Residue-level contacts at the interface:
Residue A7 in the second protein contacts residue P454 in the first protein (closest heavy-atom distance 3.5 Å).
Residue A7 in the second protein is in contact with residue E458 in the first protein (closest heavy-atom distance 3.6 Å).
Residue P261 in the second protein interacts with residue Y331 in the first protein (closest heavy-atom distance 4.2 Å).
Residue V250 in the second protein interacts with residue I345 in the first protein (closest heavy-atom distance 4.2 Å).
Residue P260 in the second protein interacts with residue Y331 in the first protein (closest heavy-atom distance 3.2 Å).
Residue I258 in the second protein interacts with residue T276 in the first protein (closest heavy-atom distance 2.9 Å).
Residue I258 in the second protein interacts with residue W280 in the first protein (closest heavy-atom distance 3.8 Å).
Residue H255 in the second protein interacts with residue A343 in the first protein (closest heavy-atom distance 4.1 Å).
Residue V321 in the second protein is in contact with residue F274 in the first protein (closest heavy-atom distance 3.7 Å).
Residue V313 in the second protein interacts with residue S259 in the first protein (closest heavy-atom distance 4.0 Å).
Residue P260 in the second protein interacts with residue L339 in the first protein (closest heavy-atom distance 3.7 Å).
Residue R104 in the second protein interacts with residue D317 in the first protein (closest heavy-atom distance 3.2 Å).
Residue I9 in the second protein contacts residue F455 in the first protein (closest heavy-atom distance 3.9 Å).
Residue R104 in the second protein is in contact with residue K320 in the first protein (closest heavy-atom distance 4.1 Å).
Residue A247 in the second protein contacts residue L339 in the first protein (closest heavy-atom distance 3.9 Å).
Residue T240 in the second protein interacts with residue Y331 in the first protein (closest heavy-atom distance 2.6 Å).
Residue R104 in the second protein interacts with residue Y464 in the first protein (closest heavy-atom distance 3.8 Å).
Residue P261 in the second protein is in contact with residue W280 in the first protein (closest heavy-atom distance 3.8 Å).
Residue Y324 in the second protein is in contact with residue L201 in the first protein (closest heavy-atom distance 4.2 Å).
Residue T248 in the second protein interacts with residue L339 in the first protein (closest heavy-atom distance 3.5 Å).
Residue W361 in the second protein contacts residue V252 in the first protein (closest heavy-atom distance 4.1 Å).
Residue Y324 in the second protein interacts with residue W273 in the first protein (closest heavy-atom distance 4.2 Å).
Residue T248 in the second protein is in contact with residue A343 in the first protein (closest heavy-atom distance 3.7 Å).
Residue R104 in the second protein is in contact with residue W138 in the first protein (closest heavy-atom distance 3.9 Å).
Residue W323 in the second protein is in contact with residue Y200 in the first protein (closest heavy-atom distance 3.6 Å).
Residue A7 in the second protein is in contact with residue F455 in the first protein (closest heavy-atom distance 3.9 Å).
Residue I258 in the second protein contacts residue L277 in the first protein (closest heavy-atom distance 3.7 Å).
Residue W323 in the second protein contacts residue K197 in the first protein (closest heavy-atom distance 4.2 Å).
Residue V327 in the second protein contacts residue E347 in the first protein (closest heavy-atom distance 4.0 Å).
Residue T256 in the second protein contacts residue L339 in the first protein (closest heavy-atom distance 3.5 Å).
Residue I310 in the second protein interacts with residue W280 in the first protein (closest heavy-atom distance 4.2 Å).
Residue T257 in the second protein interacts with residue L339 in the first protein (closest heavy-atom distance 3.8 Å).
Residue T256 in the second protein interacts with residue T276 in the first protein (closest heavy-atom distance 2.6 Å).
Residue N158 in the second protein is in contact with residue Y342 in the first protein (closest heavy-atom distance 2.7 Å).
Residue V313 in the second protein interacts with residue I255 in the first protein (closest heavy-atom distance 3.8 Å).
Residue A314 in the second protein contacts residue W280 in the first protein (closest heavy-atom distance 4.2 Å).
Residue T257 in the second protein contacts residue S275 in the first protein (closest heavy-atom distance 3.4 Å).
Residue Y324 in the second protein is in contact with residue Y200 in the first protein (closest heavy-atom distance 3.9 Å).
Residue I9 in the second protein contacts residue P454 in the first protein (closest heavy-atom distance 3.6 Å).
Residue F320 in the second protein contacts residue W263 in the first protein (closest heavy-atom distance 3.6 Å).
Residue R10 in the second protein interacts with residue Q135 in the first protein (closest heavy-atom distance 4.0 Å).
Residue Y324 in the second protein contacts residue F274 in the first protein (closest heavy-atom distance 4.1 Å).
Residue P160 in the second protein is in contact with residue Y342 in the first protein (closest heavy-atom distance 3.8 Å).
Residue H255 in the second protein contacts residue L339 in the first protein (closest heavy-atom distance 3.4 Å).
Residue V321 in the second protein contacts residue T276 in the first protein (closest heavy-atom distance 4.0 Å).
Residue R10 in the second protein interacts with residue E458 in the first protein (closest heavy-atom distance 2.8 Å).
Residue S249 in the second protein contacts residue A343 in the first protein (closest heavy-atom distance 4.2 Å).
Residue T257 in the second protein is in contact with residue T276 in the first protein (closest heavy-atom distance 2.4 Å).
Residue R104 in the second protein contacts residue F462 in the first protein (closest heavy-atom distance 4.0 Å).
Residue S325 in the second protein interacts with residue F274 in the first protein (closest heavy-atom distance 3.2 Å).
Residue Y324 in the second protein interacts with residue K197 in the first protein (closest heavy-atom distance 3.3 Å).
Residue T248 in the second protein interacts with residue Y342 in the first protein (closest heavy-atom distance 3.7 Å).
Residue Y5 in the second protein interacts with residue H461 in the first protein (closest heavy-atom distance 3.5 Å).
Residue F320 in the second protein is in contact with residue Y200 in the first protein (closest heavy-atom distance 3.6 Å).
Residue R10 in the second protein interacts with residue F455 in the first protein (closest heavy-atom distance 3.7 Å).
Residue P261 in the second protein is in contact with residue L277 in the first protein (closest heavy-atom distance 3.8 Å).
Residue W163 in the second protein is in contact with residue Y342 in the first protein (closest heavy-atom distance 3.8 Å).
Residue W163 in the second protein interacts with residue M338 in the first protein (closest heavy-atom distance 3.4 Å).
Residue T257 in the second protein contacts residue L277 in the first protein (closest heavy-atom distance 3.2 Å).
Residue Y5 in the second protein interacts with residue E458 in the first protein (closest heavy-atom distance 3.3 Å).

Sequence of the first protein:
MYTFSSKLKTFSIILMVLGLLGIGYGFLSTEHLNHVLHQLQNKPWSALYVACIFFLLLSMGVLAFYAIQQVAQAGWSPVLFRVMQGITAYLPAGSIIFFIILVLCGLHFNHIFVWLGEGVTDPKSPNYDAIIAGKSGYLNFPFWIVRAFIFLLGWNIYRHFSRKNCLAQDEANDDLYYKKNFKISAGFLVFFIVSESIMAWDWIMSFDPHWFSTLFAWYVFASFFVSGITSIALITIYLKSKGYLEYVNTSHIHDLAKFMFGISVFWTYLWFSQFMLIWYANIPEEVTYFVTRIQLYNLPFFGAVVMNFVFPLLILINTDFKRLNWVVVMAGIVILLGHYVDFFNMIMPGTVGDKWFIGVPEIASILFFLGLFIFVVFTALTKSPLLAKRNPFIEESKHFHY

These two protein chains interact to form a complex.

Sequence of the second protein:
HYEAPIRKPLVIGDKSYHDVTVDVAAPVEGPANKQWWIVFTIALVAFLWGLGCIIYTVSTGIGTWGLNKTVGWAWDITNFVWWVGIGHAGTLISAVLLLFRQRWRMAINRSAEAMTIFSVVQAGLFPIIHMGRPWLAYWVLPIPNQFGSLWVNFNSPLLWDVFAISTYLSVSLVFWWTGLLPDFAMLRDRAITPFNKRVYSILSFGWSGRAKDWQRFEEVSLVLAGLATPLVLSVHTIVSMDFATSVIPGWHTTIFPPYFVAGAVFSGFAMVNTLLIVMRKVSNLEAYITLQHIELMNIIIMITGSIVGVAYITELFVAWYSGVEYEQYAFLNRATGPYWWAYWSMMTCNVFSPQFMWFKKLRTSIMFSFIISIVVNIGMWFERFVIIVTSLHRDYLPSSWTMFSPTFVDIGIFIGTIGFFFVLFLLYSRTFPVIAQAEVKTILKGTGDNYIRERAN